This data describes a binding interaction between two proteins.

Sequence of chain B:
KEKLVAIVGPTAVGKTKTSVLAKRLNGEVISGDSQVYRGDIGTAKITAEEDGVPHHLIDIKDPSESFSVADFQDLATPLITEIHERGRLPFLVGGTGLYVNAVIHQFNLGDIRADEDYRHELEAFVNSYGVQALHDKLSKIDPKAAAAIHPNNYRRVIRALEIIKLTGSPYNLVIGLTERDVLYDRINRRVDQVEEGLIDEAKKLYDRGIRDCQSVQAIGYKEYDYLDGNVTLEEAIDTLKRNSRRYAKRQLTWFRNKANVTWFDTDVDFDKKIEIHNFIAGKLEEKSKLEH

Sequence of chain A:
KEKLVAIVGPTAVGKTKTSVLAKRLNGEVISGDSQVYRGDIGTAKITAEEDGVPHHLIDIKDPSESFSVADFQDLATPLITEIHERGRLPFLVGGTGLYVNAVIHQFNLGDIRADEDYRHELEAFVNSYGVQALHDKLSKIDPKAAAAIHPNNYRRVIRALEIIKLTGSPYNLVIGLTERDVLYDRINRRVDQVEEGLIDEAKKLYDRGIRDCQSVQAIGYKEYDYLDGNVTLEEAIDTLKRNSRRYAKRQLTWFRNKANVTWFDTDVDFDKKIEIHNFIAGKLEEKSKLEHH

Residue-level contacts at the interface:
Residue N132 in chain A contacts residue R273 in chain B (closest heavy-atom distance 3.9 Å).
Residue R273 in chain A contacts residue S133 in chain B (closest heavy-atom distance 3.8 Å).
Residue R164 in chain A interacts with residue I117 in chain B (closest heavy-atom distance 3.7 Å).
Residue H125 in chain A contacts residue Q236 in chain B (closest heavy-atom distance 2.9 Å).
Residue Y159 in chain A contacts residue W277 in chain B (closest heavy-atom distance 3.9 Å).
Residue R118 in chain A contacts residue D116 in chain B (closest heavy-atom distance 3.8 Å).
Residue N132 in chain A contacts residue Y270 in chain B (closest heavy-atom distance 3.7 Å).
Residue D116 in chain A contacts residue R124 in chain B (closest heavy-atom distance 4.1 Å).
Residue L103 in chain A interacts with residue N132 in chain B (closest heavy-atom distance 3.9 Å).
Residue F112 in chain A interacts with residue Y159 in chain B (closest heavy-atom distance 3.7 Å).
Residue S71 in chain A contacts residue H125 in chain B (closest heavy-atom distance 4.1 Å).
Residue R124 in chain A contacts residue L114 in chain B (closest heavy-atom distance 3.2 Å).
Residue L103 in chain A interacts with residue E128 in chain B (closest heavy-atom distance 3.1 Å).
Residue T172 in chain A contacts residue R164 in chain B (closest heavy-atom distance 4.1 Å).
Residue I168 in chain A is in contact with residue I168 in chain B (closest heavy-atom distance 3.9 Å).
Residue H125 in chain A interacts with residue F72 in chain B (closest heavy-atom distance 4.1 Å).
Residue R273 in chain A is in contact with residue Y134 in chain B (closest heavy-atom distance 4.1 Å).
Residue S73 in chain A is in contact with residue H125 in chain B (closest heavy-atom distance 3.7 Å).
Residue G115 in chain A contacts residue R124 in chain B (closest heavy-atom distance 2.9 Å).
Residue R118 in chain A interacts with residue I117 in chain B (closest heavy-atom distance 3.5 Å).
Residue N132 in chain A contacts residue Q274 in chain B (closest heavy-atom distance 3.8 Å).
Residue E128 in chain A contacts residue L103 in chain B (closest heavy-atom distance 3.0 Å).
Residue S133 in chain A is in contact with residue R273 in chain B (closest heavy-atom distance 4.1 Å).
Residue T101 in chain A contacts residue N132 in chain B (closest heavy-atom distance 2.5 Å).
Residue I117 in chain A interacts with residue I117 in chain B (closest heavy-atom distance 3.9 Å).
Residue N106 in chain A contacts residue Y159 in chain B (closest heavy-atom distance 3.9 Å).
Residue Y270 in chain A is in contact with residue N132 in chain B (closest heavy-atom distance 3.6 Å).
Residue W277 in chain A is in contact with residue V136 in chain B (closest heavy-atom distance 3.7 Å).
Residue L171 in chain A interacts with residue L171 in chain B (closest heavy-atom distance 4.0 Å).
Residue R164 in chain A is in contact with residue L171 in chain B (closest heavy-atom distance 3.6 Å).
Residue R164 in chain A interacts with residue T172 in chain B (closest heavy-atom distance 3.2 Å).
Residue N157 in chain A contacts residue N280 in chain B (closest heavy-atom distance 3.9 Å).
Residue L103 in chain A is in contact with residue Y159 in chain B (closest heavy-atom distance 3.4 Å).
Residue W277 in chain A is in contact with residue N157 in chain B (closest heavy-atom distance 3.2 Å).
Residue R160 in chain A contacts residue L103 in chain B (closest heavy-atom distance 4.0 Å).
Residue L103 in chain A is in contact with residue V131 in chain B (closest heavy-atom distance 3.4 Å).
Residue I168 in chain A is in contact with residue T172 in chain B (closest heavy-atom distance 3.6 Å).
Residue T172 in chain A is in contact with residue I168 in chain B (closest heavy-atom distance 4.0 Å).
Residue Q236 in chain A contacts residue H125 in chain B (closest heavy-atom distance 2.8 Å).
Residue I117 in chain A is in contact with residue R118 in chain B (closest heavy-atom distance 3.2 Å).
Residue V131 in chain A is in contact with residue L103 in chain B (closest heavy-atom distance 3.5 Å).
Residue A119 in chain A is in contact with residue I117 in chain B (closest heavy-atom distance 3.0 Å).
Residue N132 in chain A interacts with residue T101 in chain B (closest heavy-atom distance 3.1 Å).
Residue F112 in chain A interacts with residue R160 in chain B (closest heavy-atom distance 3.3 Å).
Residue H125 in chain A interacts with residue S73 in chain B (closest heavy-atom distance 3.7 Å).
Residue I117 in chain A is in contact with residue R124 in chain B (closest heavy-atom distance 3.5 Å).
Residue I117 in chain A contacts residue A119 in chain B (closest heavy-atom distance 3.0 Å).
Residue R124 in chain A is in contact with residue G115 in chain B (closest heavy-atom distance 2.8 Å).
Residue E128 in chain A contacts residue V74 in chain B (closest heavy-atom distance 2.9 Å).
Residue Y159 in chain A is in contact with residue N106 in chain B (closest heavy-atom distance 4.1 Å).
Residue R118 in chain A is in contact with residue R118 in chain B (closest heavy-atom distance 4.1 Å).
Residue R124 in chain A contacts residue D116 in chain B (closest heavy-atom distance 4.1 Å).
Residue H125 in chain A is in contact with residue S71 in chain B (closest heavy-atom distance 3.6 Å).
Residue E167 in chain A interacts with residue I117 in chain B (closest heavy-atom distance 4.0 Å).
Residue Y159 in chain A interacts with residue L103 in chain B (closest heavy-atom distance 3.2 Å).
Residue R160 in chain A contacts residue L114 in chain B (closest heavy-atom distance 3.3 Å).
Residue V74 in chain A interacts with residue E128 in chain B (closest heavy-atom distance 2.9 Å).
Residue N280 in chain A interacts with residue N157 in chain B (closest heavy-atom distance 4.0 Å).
Residue W277 in chain A contacts residue Y159 in chain B (closest heavy-atom distance 3.9 Å).
Residue L171 in chain A is in contact with residue R164 in chain B (closest heavy-atom distance 2.7 Å).